These two protein chains interact to form a complex.

Sequence of the first protein:
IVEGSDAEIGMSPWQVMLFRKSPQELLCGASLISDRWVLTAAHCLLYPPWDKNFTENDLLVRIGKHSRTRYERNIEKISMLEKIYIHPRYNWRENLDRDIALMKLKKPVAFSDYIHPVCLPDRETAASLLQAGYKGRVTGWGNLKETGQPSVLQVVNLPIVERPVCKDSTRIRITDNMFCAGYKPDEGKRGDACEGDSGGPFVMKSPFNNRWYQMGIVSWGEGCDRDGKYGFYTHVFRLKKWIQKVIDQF

Sequence of the second protein:
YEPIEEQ

Residue-level contacts at the interface:
Residue F19 in the first protein interacts with residue Y2 in the second protein (closest heavy-atom distance 3.6 Å).
Residue Q24 in the first protein contacts residue E3 in the second protein (closest heavy-atom distance 4.5 Å).
Residue T69 in the first protein contacts residue E3 in the second protein (closest heavy-atom distance 2.8 Å).
Residue Q24 in the first protein is in contact with residue I5 in the second protein (closest heavy-atom distance 3.4 Å).
Residue F19 in the first protein interacts with residue I5 in the second protein (closest heavy-atom distance 4.5 Å).
Residue R68 in the first protein interacts with residue Y2 in the second protein (closest heavy-atom distance 3.4 Å).
Residue Q156 in the first protein interacts with residue Y2 in the second protein (closest heavy-atom distance 4.3 Å).
Residue Y71 in the first protein interacts with residue I5 in the second protein (closest heavy-atom distance 4.0 Å).
Residue M17 in the first protein is in contact with residue Y2 in the second protein (closest heavy-atom distance 4.9 Å).
Residue L26 in the first protein is in contact with residue Y2 in the second protein (closest heavy-atom distance 3.1 Å).
Residue E25 in the first protein contacts residue Y2 in the second protein (closest heavy-atom distance 4.4 Å).
Residue R70 in the first protein contacts residue E3 in the second protein (closest heavy-atom distance 3.6 Å).
Residue R62 in the first protein is in contact with residue I5 in the second protein (closest heavy-atom distance 3.7 Å).
Residue L60 in the first protein contacts residue I5 in the second protein (closest heavy-atom distance 3.5 Å).
Residue Y71 in the first protein is in contact with residue E3 in the second protein (closest heavy-atom distance 3.4 Å).
Residue R62 in the first protein interacts with residue E3 in the second protein (closest heavy-atom distance 4.9 Å).
Residue I78 in the first protein contacts residue I5 in the second protein (closest heavy-atom distance 3.9 Å).
Residue Y71 in the first protein is in contact with residue P4 in the second protein (closest heavy-atom distance 4.4 Å).
Residue Q24 in the first protein interacts with residue Y2 in the second protein (closest heavy-atom distance 4.2 Å).
Residue Q24 in the first protein interacts with residue P4 in the second protein (closest heavy-atom distance 4.0 Å).
Residue T69 in the first protein interacts with residue Y2 in the second protein (closest heavy-atom distance 3.7 Å).
Residue M80 in the first protein is in contact with residue Q11 in the second protein (closest heavy-atom distance 3.9 Å).